Residue-level contacts at the interface:
Residue K54 in protein 1 interacts with residue D72 in protein 2 (closest heavy-atom distance 2.7 Å).
Residue E146 in protein 1 is in contact with residue E77 in protein 2 (closest heavy-atom distance 2.9 Å).
Residue K21 in protein 1 is in contact with residue D73 in protein 2 (closest heavy-atom distance 2.7 Å).
Residue V266 in protein 1 interacts with residue E348 in protein 2 (closest heavy-atom distance 2.8 Å).
Residue N263 in protein 1 contacts residue T233 in protein 2 (closest heavy-atom distance 3.0 Å).
Residue N156 in protein 1 contacts residue E125 in protein 2 (closest heavy-atom distance 2.9 Å).
Residue K85 in protein 1 is in contact with residue E74 in protein 2 (closest heavy-atom distance 3.4 Å).
Residue E24 in protein 1 contacts residue K15 in protein 2 (closest heavy-atom distance 2.8 Å).
Residue N156 in protein 1 contacts residue Q126 in protein 2 (closest heavy-atom distance 2.8 Å).
Residue N153 in protein 1 is in contact with residue E77 in protein 2 (closest heavy-atom distance 2.8 Å).
Residue Y229 in protein 1 contacts residue D235 in protein 2 (closest heavy-atom distance 2.5 Å).
Residue T53 in protein 1 is in contact with residue S9 in protein 2 (closest heavy-atom distance 3.0 Å).
Residue K21 in protein 1 contacts residue A12 in protein 2 (closest heavy-atom distance 2.9 Å).
Residue E264 in protein 1 interacts with residue R347 in protein 2 (closest heavy-atom distance 2.7 Å).
Residue V56 in protein 1 interacts with residue N13 in protein 2 (closest heavy-atom distance 3.2 Å).
Residue Y119 in protein 1 interacts with residue Q126 in protein 2 (closest heavy-atom distance 3.1 Å).
Residue R83 in protein 1 interacts with residue L75 in protein 2 (closest heavy-atom distance 2.8 Å).
Residue K21 in protein 1 contacts residue A14 in protein 2 (closest heavy-atom distance 2.7 Å).
Residue Y47 in protein 1 contacts residue D72 in protein 2 (closest heavy-atom distance 2.6 Å).
Residue E117 in protein 1 is in contact with residue E74 in protein 2 (closest heavy-atom distance 2.3 Å).
Residue I55 in protein 1 contacts residue A12 in protein 2 (closest heavy-atom distance 2.9 Å).
Residue T53 in protein 1 interacts with residue Q8 in protein 2 (closest heavy-atom distance 2.7 Å).
Residue L265 in protein 1 is in contact with residue H383 in protein 2 (closest heavy-atom distance 3.4 Å).
Residue R154 in protein 1 is in contact with residue D238 in protein 2 (closest heavy-atom distance 3.0 Å).
Residue R154 in protein 1 contacts residue E125 in protein 2 (closest heavy-atom distance 2.8 Å).
Residue K300 in protein 1 interacts with residue S343 in protein 2 (closest heavy-atom distance 2.7 Å).
Residue K85 in protein 1 contacts residue D72 in protein 2 (closest heavy-atom distance 2.8 Å).
Residue N52 in protein 1 interacts with residue Q8 in protein 2 (closest heavy-atom distance 2.9 Å).
Residue K181 in protein 1 is in contact with residue Y236 in protein 2 (closest heavy-atom distance 3.4 Å).
Residue K151 in protein 1 interacts with residue E150 in protein 2 (closest heavy-atom distance 3.2 Å).
Residue N263 in protein 1 contacts residue K175 in protein 2 (closest heavy-atom distance 2.9 Å).
Residue R83 in protein 1 interacts with residue E74 in protein 2 (closest heavy-atom distance 3.3 Å).
Residue S57 in protein 1 interacts with residue N13 in protein 2 (closest heavy-atom distance 2.8 Å).
Residue E267 in protein 1 is in contact with residue R323 in protein 2 (closest heavy-atom distance 3.4 Å).
Residue Y50 in protein 1 contacts residue I129 in protein 2 (closest heavy-atom distance 2.9 Å).
Residue V56 in protein 1 interacts with residue A12 in protein 2 (closest heavy-atom distance 3.2 Å).
Residue E264 in protein 1 is in contact with residue E348 in protein 2 (closest heavy-atom distance 3.4 Å).
Residue G51 in protein 1 is in contact with residue G7 in protein 2 (closest heavy-atom distance 3.2 Å).
Residue N153 in protein 1 contacts residue R172 in protein 2 (closest heavy-atom distance 3.1 Å).
Residue T53 in protein 1 interacts with residue F10 in protein 2 (closest heavy-atom distance 2.7 Å).
Residue I262 in protein 1 interacts with residue T233 in protein 2 (closest heavy-atom distance 3.2 Å).
Residue F271 in protein 1 interacts with residue W331 in protein 2 (closest heavy-atom distance 3.4 Å).
Residue K181 in protein 1 is in contact with residue D235 in protein 2 (closest heavy-atom distance 2.7 Å).
Residue I55 in protein 1 contacts residue P11 in protein 2 (closest heavy-atom distance 3.4 Å).
Residue I55 in protein 1 contacts residue F10 in protein 2 (closest heavy-atom distance 2.8 Å).
Residue F271 in protein 1 interacts with residue D332 in protein 2 (closest heavy-atom distance 3.4 Å).
Residue K151 in protein 1 is in contact with residue R147 in protein 2 (closest heavy-atom distance 2.8 Å).
Residue N270 in protein 1 is in contact with residue S328 in protein 2 (closest heavy-atom distance 3.0 Å).
Residue S23 in protein 1 contacts residue N13 in protein 2 (closest heavy-atom distance 2.6 Å).
Residue E142 in protein 1 is in contact with residue D73 in protein 2 (closest heavy-atom distance 3.4 Å).
Residue Y50 in protein 1 is in contact with residue Y131 in protein 2 (closest heavy-atom distance 3.4 Å).
Residue Y119 in protein 1 contacts residue G127 in protein 2 (closest heavy-atom distance 3.0 Å).
Residue D27 in protein 1 interacts with residue K15 in protein 2 (closest heavy-atom distance 2.7 Å).
Residue E260 in protein 1 is in contact with residue D235 in protein 2 (closest heavy-atom distance 3.3 Å).
Residue E260 in protein 1 is in contact with residue G234 in protein 2 (closest heavy-atom distance 3.1 Å).
Residue N153 in protein 1 interacts with residue R147 in protein 2 (closest heavy-atom distance 3.0 Å).
Residue F271 in protein 1 contacts residue T329 in protein 2 (closest heavy-atom distance 2.8 Å).
Residue L81 in protein 1 interacts with residue E77 in protein 2 (closest heavy-atom distance 3.3 Å).
Residue E260 in protein 1 interacts with residue E237 in protein 2 (closest heavy-atom distance 3.3 Å).
Residue E142 in protein 1 is in contact with residue E74 in protein 2 (closest heavy-atom distance 2.7 Å).

This data describes a binding interaction between two proteins.

Sequence of protein 2:
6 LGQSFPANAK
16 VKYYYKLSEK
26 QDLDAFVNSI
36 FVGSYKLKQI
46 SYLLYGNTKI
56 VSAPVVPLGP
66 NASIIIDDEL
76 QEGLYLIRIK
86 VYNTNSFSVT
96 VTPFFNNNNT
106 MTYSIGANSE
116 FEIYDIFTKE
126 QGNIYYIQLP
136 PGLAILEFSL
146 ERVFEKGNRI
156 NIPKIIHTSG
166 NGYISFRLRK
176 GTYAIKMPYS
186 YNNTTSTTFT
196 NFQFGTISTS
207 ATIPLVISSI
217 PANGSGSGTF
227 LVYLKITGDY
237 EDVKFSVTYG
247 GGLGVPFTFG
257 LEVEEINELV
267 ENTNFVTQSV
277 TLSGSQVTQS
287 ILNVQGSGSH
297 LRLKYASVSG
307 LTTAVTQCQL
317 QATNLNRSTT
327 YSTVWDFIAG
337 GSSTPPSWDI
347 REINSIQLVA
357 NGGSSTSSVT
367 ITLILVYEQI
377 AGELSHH

Sequence of protein 1:
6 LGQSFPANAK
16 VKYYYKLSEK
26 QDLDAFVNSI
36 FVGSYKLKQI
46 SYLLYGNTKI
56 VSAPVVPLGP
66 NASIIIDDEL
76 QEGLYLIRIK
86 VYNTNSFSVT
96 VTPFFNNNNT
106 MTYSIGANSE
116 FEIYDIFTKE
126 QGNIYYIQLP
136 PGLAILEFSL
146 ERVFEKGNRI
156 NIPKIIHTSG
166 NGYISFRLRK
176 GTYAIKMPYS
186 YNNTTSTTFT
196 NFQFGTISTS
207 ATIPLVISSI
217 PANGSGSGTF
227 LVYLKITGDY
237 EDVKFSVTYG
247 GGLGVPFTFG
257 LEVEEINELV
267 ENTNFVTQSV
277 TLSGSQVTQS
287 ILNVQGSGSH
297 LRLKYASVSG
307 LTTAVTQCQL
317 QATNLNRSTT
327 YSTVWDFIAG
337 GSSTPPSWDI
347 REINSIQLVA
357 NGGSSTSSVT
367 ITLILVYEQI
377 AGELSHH